Sequence of protein 1:
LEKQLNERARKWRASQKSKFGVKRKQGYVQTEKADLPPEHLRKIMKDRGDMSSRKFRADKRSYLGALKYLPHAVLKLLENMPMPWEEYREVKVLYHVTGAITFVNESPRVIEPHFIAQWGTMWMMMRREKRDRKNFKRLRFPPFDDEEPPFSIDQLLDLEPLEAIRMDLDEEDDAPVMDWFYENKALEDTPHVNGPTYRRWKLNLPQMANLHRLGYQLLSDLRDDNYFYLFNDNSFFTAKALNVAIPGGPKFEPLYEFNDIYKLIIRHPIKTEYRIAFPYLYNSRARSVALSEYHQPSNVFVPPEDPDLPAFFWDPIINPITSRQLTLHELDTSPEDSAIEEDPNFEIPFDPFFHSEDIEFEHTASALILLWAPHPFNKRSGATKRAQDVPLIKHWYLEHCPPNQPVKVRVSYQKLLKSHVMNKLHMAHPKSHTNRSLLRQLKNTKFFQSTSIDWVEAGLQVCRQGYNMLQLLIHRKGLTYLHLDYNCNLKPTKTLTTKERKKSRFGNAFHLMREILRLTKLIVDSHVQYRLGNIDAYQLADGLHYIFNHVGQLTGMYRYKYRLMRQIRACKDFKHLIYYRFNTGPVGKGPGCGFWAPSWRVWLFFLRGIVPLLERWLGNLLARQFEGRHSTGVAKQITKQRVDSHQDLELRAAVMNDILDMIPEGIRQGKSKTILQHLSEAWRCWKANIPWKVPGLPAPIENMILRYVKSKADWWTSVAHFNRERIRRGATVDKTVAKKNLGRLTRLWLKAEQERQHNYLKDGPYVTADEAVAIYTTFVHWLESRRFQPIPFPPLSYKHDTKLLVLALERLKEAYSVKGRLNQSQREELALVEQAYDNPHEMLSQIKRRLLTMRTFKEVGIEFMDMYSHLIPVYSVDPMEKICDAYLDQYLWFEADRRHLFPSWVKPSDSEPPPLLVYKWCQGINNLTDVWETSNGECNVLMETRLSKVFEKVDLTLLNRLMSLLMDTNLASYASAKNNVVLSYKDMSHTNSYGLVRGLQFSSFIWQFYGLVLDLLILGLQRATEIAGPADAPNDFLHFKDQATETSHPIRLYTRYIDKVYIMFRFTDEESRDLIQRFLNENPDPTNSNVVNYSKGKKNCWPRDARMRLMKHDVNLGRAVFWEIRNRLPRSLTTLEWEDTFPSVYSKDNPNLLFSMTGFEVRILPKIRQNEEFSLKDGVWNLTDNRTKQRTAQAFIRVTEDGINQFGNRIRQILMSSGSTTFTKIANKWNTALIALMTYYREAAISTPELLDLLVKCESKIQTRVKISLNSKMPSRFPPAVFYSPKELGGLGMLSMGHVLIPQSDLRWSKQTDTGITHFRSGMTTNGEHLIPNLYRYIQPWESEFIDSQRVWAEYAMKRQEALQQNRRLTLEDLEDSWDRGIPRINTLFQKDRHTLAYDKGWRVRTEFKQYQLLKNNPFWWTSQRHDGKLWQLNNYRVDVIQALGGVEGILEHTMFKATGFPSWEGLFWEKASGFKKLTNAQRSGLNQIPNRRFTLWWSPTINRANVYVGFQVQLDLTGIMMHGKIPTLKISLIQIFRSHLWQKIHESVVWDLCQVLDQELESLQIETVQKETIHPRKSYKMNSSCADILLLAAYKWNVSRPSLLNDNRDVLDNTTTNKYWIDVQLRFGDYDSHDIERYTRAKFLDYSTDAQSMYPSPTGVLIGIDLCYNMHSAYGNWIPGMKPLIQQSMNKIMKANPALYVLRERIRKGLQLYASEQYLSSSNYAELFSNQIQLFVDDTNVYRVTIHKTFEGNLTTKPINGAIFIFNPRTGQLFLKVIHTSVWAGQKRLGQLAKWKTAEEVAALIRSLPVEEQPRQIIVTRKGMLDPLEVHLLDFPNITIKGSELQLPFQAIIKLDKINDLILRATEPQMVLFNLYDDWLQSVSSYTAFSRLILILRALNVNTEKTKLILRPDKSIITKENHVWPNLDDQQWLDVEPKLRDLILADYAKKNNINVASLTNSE

Sequence of protein 2:
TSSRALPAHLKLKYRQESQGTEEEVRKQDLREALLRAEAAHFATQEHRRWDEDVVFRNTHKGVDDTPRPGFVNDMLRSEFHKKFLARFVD

This data describes a binding interaction between two proteins.

Contacts between the two chains:
Residue L805 in protein 1 is in contact with residue L260 in protein 2 (closest heavy-atom distance 3.8 Å).
Residue N1184 in protein 1 contacts residue H235 in protein 2 (closest heavy-atom distance 3.4 Å).
Residue R785 in protein 1 is in contact with residue R262 in protein 2 (closest heavy-atom distance 3.9 Å).
Residue R1135 in protein 1 is in contact with residue R223 in protein 2 (closest heavy-atom distance 3.2 Å).
Residue L1132 in protein 1 is in contact with residue W225 in protein 2 (closest heavy-atom distance 3.5 Å).
Residue R785 in protein 1 interacts with residue F263 in protein 2 (closest heavy-atom distance 3.9 Å).
Residue H778 in protein 1 contacts residue F259 in protein 2 (closest heavy-atom distance 3.3 Å).
Residue R673 in protein 1 is in contact with residue S25 in protein 2 (closest heavy-atom distance 3.8 Å).
Residue R1135 in protein 1 is in contact with residue D226 in protein 2 (closest heavy-atom distance 2.7 Å).
Residue G1077 in protein 1 interacts with residue D228 in protein 2 (closest heavy-atom distance 3.5 Å).
Residue L1074 in protein 1 is in contact with residue V230 in protein 2 (closest heavy-atom distance 4.0 Å).
Residue Q1079 in protein 1 contacts residue D228 in protein 2 (closest heavy-atom distance 3.4 Å).
Residue D771 in protein 1 interacts with residue M250 in protein 2 (closest heavy-atom distance 3.5 Å).
Residue T774 in protein 1 interacts with residue L251 in protein 2 (closest heavy-atom distance 3.9 Å).
Residue E1181 in protein 1 contacts residue D226 in protein 2 (closest heavy-atom distance 3.0 Å).
Residue H778 in protein 1 is in contact with residue H256 in protein 2 (closest heavy-atom distance 3.3 Å).
Residue T774 in protein 1 is in contact with residue H256 in protein 2 (closest heavy-atom distance 3.6 Å).
Residue N1184 in protein 1 interacts with residue N233 in protein 2 (closest heavy-atom distance 3.8 Å).
Residue R1185 in protein 1 interacts with residue W225 in protein 2 (closest heavy-atom distance 3.5 Å).
Residue N677 in protein 1 contacts residue T24 in protein 2 (closest heavy-atom distance 2.8 Å).
Residue R781 in protein 1 interacts with residue F259 in protein 2 (closest heavy-atom distance 3.8 Å).
Residue E1139 in protein 1 contacts residue K236 in protein 2 (closest heavy-atom distance 3.5 Å).
Residue R1185 in protein 1 contacts residue D226 in protein 2 (closest heavy-atom distance 3.0 Å).
Residue S926 in protein 1 interacts with residue F263 in protein 2 (closest heavy-atom distance 3.0 Å).
Residue L928 in protein 1 is in contact with residue F263 in protein 2 (closest heavy-atom distance 3.0 Å).
Residue N1184 in protein 1 is in contact with residue T234 in protein 2 (closest heavy-atom distance 2.6 Å).
Residue A770 in protein 1 interacts with residue L251 in protein 2 (closest heavy-atom distance 3.9 Å).
Residue K767 in protein 1 contacts residue N248 in protein 2 (closest heavy-atom distance 3.6 Å).
Residue W806 in protein 1 is in contact with residue V264 in protein 2 (closest heavy-atom distance 3.7 Å).
Residue R1188 in protein 1 contacts residue H235 in protein 2 (closest heavy-atom distance 3.3 Å).
Residue H927 in protein 1 contacts residue F263 in protein 2 (closest heavy-atom distance 3.9 Å).
Residue R1185 in protein 1 interacts with residue V229 in protein 2 (closest heavy-atom distance 3.8 Å).
Residue E782 in protein 1 is in contact with residue F263 in protein 2 (closest heavy-atom distance 3.5 Å).
Residue E782 in protein 1 contacts residue R262 in protein 2 (closest heavy-atom distance 3.0 Å).
Residue P1107 in protein 1 interacts with residue W225 in protein 2 (closest heavy-atom distance 3.3 Å).
Residue H1106 in protein 1 contacts residue W225 in protein 2 (closest heavy-atom distance 3.2 Å).
Residue E828 in protein 1 interacts with residue F231 in protein 2 (closest heavy-atom distance 3.5 Å).
Residue T835 in protein 1 contacts residue V230 in protein 2 (closest heavy-atom distance 3.5 Å).
Residue W743 in protein 1 contacts residue L251 in protein 2 (closest heavy-atom distance 3.9 Å).
Residue A777 in protein 1 interacts with residue F259 in protein 2 (closest heavy-atom distance 3.1 Å).
Residue L805 in protein 1 interacts with residue L251 in protein 2 (closest heavy-atom distance 3.5 Å).
Residue R1183 in protein 1 contacts residue T234 in protein 2 (closest heavy-atom distance 3.9 Å).
Residue R1185 in protein 1 interacts with residue F231 in protein 2 (closest heavy-atom distance 3.8 Å).
Residue H778 in protein 1 contacts residue F255 in protein 2 (closest heavy-atom distance 3.7 Å).
Residue L928 in protein 1 interacts with residue D265 in protein 2 (closest heavy-atom distance 3.3 Å).
Residue L1078 in protein 1 interacts with residue D228 in protein 2 (closest heavy-atom distance 3.5 Å).
Residue R673 in protein 1 interacts with residue L29 in protein 2 (closest heavy-atom distance 3.5 Å).
Residue L1186 in protein 1 interacts with residue H235 in protein 2 (closest heavy-atom distance 3.8 Å).
Residue L1186 in protein 1 interacts with residue T234 in protein 2 (closest heavy-atom distance 3.0 Å).
Residue I832 in protein 1 interacts with residue F231 in protein 2 (closest heavy-atom distance 3.6 Å).
Residue R781 in protein 1 is in contact with residue F263 in protein 2 (closest heavy-atom distance 3.6 Å).
Residue R1183 in protein 1 is in contact with residue V238 in protein 2 (closest heavy-atom distance 4.0 Å).
Residue R1183 in protein 1 contacts residue H235 in protein 2 (closest heavy-atom distance 3.1 Å).
Residue L1074 in protein 1 is in contact with residue V229 in protein 2 (closest heavy-atom distance 3.9 Å).
Residue P930 in protein 1 is in contact with residue D265 in protein 2 (closest heavy-atom distance 3.2 Å).
Residue N1184 in protein 1 is in contact with residue R232 in protein 2 (closest heavy-atom distance 2.9 Å).
Residue R1003 in protein 1 interacts with residue D265 in protein 2 (closest heavy-atom distance 3.6 Å).
Residue R1055 in protein 1 is in contact with residue D265 in protein 2 (closest heavy-atom distance 3.5 Å).
Residue E1181 in protein 1 contacts residue W225 in protein 2 (closest heavy-atom distance 3.2 Å).
Residue L1074 in protein 1 interacts with residue F231 in protein 2 (closest heavy-atom distance 3.8 Å).